Sequence of protein 1:
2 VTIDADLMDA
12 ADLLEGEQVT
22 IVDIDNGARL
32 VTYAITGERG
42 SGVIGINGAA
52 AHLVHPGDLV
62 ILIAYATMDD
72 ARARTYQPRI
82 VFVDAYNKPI

Contacts between the two chains:
Residue M69 in protein 1 is in contact with residue L2 in protein 2 (closest heavy-atom distance 3.5 Å).
Residue I64 in protein 1 is in contact with residue S8 in protein 2 (closest heavy-atom distance 3.3 Å).
Residue V44 in protein 1 interacts with residue T16 in protein 2 (closest heavy-atom distance 3.5 Å).
Residue G46 in protein 1 interacts with residue C17 in protein 2 (closest heavy-atom distance 3.2 Å).
Residue G49 in protein 1 is in contact with residue L20 in protein 2 (closest heavy-atom distance 3.4 Å).
Residue I45 in protein 1 contacts residue V15 in protein 2 (closest heavy-atom distance 3.5 Å).
Residue I81 in protein 1 interacts with residue K9 in protein 2 (closest heavy-atom distance 3.5 Å).
Residue N48 in protein 1 contacts residue D19 in protein 2 (closest heavy-atom distance 3.4 Å).
Residue V82 in protein 1 interacts with residue I10 in protein 2 (closest heavy-atom distance 3.4 Å).
Residue N88 in protein 1 interacts with residue T16 in protein 2 (closest heavy-atom distance 3.5 Å).
Residue A67 in protein 1 interacts with residue M5 in protein 2 (closest heavy-atom distance 2.8 Å).
Residue V82 in protein 1 is in contact with residue H11 in protein 2 (closest heavy-atom distance 2.8 Å).
Residue I36 in protein 1 is in contact with residue Y22 in protein 2 (closest heavy-atom distance 3.5 Å).
Residue G43 in protein 1 interacts with residue T16 in protein 2 (closest heavy-atom distance 3.2 Å).
Residue R80 in protein 1 interacts with residue K9 in protein 2 (closest heavy-atom distance 3.0 Å).
Residue V61 in protein 1 interacts with residue R12 in protein 2 (closest heavy-atom distance 3.2 Å).
Residue D71 in protein 1 contacts residue M1 in protein 2 (closest heavy-atom distance 3.2 Å).
Residue R80 in protein 1 interacts with residue K7 in protein 2 (closest heavy-atom distance 2.7 Å).
Residue I62 in protein 1 contacts residue H11 in protein 2 (closest heavy-atom distance 3.5 Å).
Residue P57 in protein 1 is in contact with residue V15 in protein 2 (closest heavy-atom distance 3.3 Å).
Residue I45 in protein 1 contacts residue T14 in protein 2 (closest heavy-atom distance 3.5 Å).
Residue L60 in protein 1 is in contact with residue A13 in protein 2 (closest heavy-atom distance 3.3 Å).
Residue I45 in protein 1 interacts with residue T16 in protein 2 (closest heavy-atom distance 2.9 Å).
Residue P79 in protein 1 interacts with residue L6 in protein 2 (closest heavy-atom distance 3.4 Å).
Residue L63 in protein 1 is in contact with residue K9 in protein 2 (closest heavy-atom distance 3.1 Å).
Residue D13 in protein 1 interacts with residue K7 in protein 2 (closest heavy-atom distance 2.8 Å).
Residue H53 in protein 1 is in contact with residue L20 in protein 2 (closest heavy-atom distance 3.4 Å).
Residue I45 in protein 1 is in contact with residue C17 in protein 2 (closest heavy-atom distance 3.5 Å).
Residue V61 in protein 1 interacts with residue A13 in protein 2 (closest heavy-atom distance 2.7 Å).
Residue I64 in protein 1 contacts residue L6 in protein 2 (closest heavy-atom distance 3.4 Å).
Residue E18 in protein 1 contacts residue K7 in protein 2 (closest heavy-atom distance 2.6 Å).
Residue A67 in protein 1 interacts with residue R3 in protein 2 (closest heavy-atom distance 3.4 Å).
Residue H56 in protein 1 is in contact with residue V15 in protein 2 (closest heavy-atom distance 3.3 Å).
Residue I62 in protein 1 is in contact with residue I10 in protein 2 (closest heavy-atom distance 3.3 Å).
Residue Y66 in protein 1 is in contact with residue M5 in protein 2 (closest heavy-atom distance 3.2 Å).
Residue N88 in protein 1 interacts with residue T14 in protein 2 (closest heavy-atom distance 2.7 Å).
Residue M69 in protein 1 interacts with residue R3 in protein 2 (closest heavy-atom distance 3.1 Å).
Residue A65 in protein 1 contacts residue K7 in protein 2 (closest heavy-atom distance 2.9 Å).
Residue R80 in protein 1 contacts residue S8 in protein 2 (closest heavy-atom distance 3.4 Å).
Residue T68 in protein 1 contacts residue L2 in protein 2 (closest heavy-atom distance 3.5 Å).
Residue N48 in protein 1 contacts residue Y22 in protein 2 (closest heavy-atom distance 3.4 Å).
Residue V84 in protein 1 is in contact with residue R12 in protein 2 (closest heavy-atom distance 3.5 Å).
Residue L60 in protein 1 interacts with residue R12 in protein 2 (closest heavy-atom distance 3.5 Å).
Residue D59 in protein 1 is in contact with residue V15 in protein 2 (closest heavy-atom distance 2.9 Å).
Residue I47 in protein 1 contacts residue D19 in protein 2 (closest heavy-atom distance 2.9 Å).
Residue L63 in protein 1 interacts with residue I10 in protein 2 (closest heavy-atom distance 2.8 Å).
Residue T68 in protein 1 contacts residue R3 in protein 2 (closest heavy-atom distance 3.4 Å).
Residue A67 in protein 1 is in contact with residue T4 in protein 2 (closest heavy-atom distance 3.4 Å).
Residue D71 in protein 1 contacts residue R3 in protein 2 (closest heavy-atom distance 3.3 Å).
Residue I47 in protein 1 interacts with residue A18 in protein 2 (closest heavy-atom distance 3.0 Å).
Residue A12 in protein 1 contacts residue S8 in protein 2 (closest heavy-atom distance 2.7 Å).
Residue G49 in protein 1 contacts residue D19 in protein 2 (closest heavy-atom distance 2.8 Å).
Residue P79 in protein 1 contacts residue K7 in protein 2 (closest heavy-atom distance 3.3 Å).
Residue A74 in protein 1 is in contact with residue M5 in protein 2 (closest heavy-atom distance 3.4 Å).
Residue D59 in protein 1 is in contact with residue T14 in protein 2 (closest heavy-atom distance 3.4 Å).
Residue I47 in protein 1 is in contact with residue C17 in protein 2 (closest heavy-atom distance 2.9 Å).
Residue A65 in protein 1 contacts residue S8 in protein 2 (closest heavy-atom distance 2.9 Å).
Residue G58 in protein 1 is in contact with residue V15 in protein 2 (closest heavy-atom distance 2.6 Å).
Residue N88 in protein 1 is in contact with residue A13 in protein 2 (closest heavy-atom distance 3.3 Å).
Residue V82 in protein 1 interacts with residue K9 in protein 2 (closest heavy-atom distance 2.7 Å).

Sequence of protein 2:
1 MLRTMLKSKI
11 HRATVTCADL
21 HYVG

These two protein chains interact to form a complex.